This data describes a binding interaction between two proteins.

Contacts between the two chains:
Residue E22 in protein 2 is in contact with residue D131 in protein 1 (closest heavy-atom distance 3.7 Å).
Residue P23 in protein 2 is in contact with residue D131 in protein 1 (closest heavy-atom distance 5.0 Å).

Sequence of protein 2:
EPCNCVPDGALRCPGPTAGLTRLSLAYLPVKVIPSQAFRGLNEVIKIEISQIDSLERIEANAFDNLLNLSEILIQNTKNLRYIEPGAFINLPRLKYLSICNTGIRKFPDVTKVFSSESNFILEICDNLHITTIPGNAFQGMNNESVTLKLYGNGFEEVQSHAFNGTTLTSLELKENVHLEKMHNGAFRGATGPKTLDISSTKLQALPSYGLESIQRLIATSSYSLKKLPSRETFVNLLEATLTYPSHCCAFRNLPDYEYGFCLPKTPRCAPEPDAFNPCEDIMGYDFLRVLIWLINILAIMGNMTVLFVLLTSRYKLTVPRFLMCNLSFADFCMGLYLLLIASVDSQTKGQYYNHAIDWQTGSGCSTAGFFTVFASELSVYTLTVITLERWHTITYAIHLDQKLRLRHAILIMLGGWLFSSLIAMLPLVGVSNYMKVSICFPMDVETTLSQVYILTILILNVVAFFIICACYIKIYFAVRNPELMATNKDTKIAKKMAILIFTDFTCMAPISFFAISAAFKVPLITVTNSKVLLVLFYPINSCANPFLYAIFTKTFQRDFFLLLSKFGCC

Sequence of protein 1:
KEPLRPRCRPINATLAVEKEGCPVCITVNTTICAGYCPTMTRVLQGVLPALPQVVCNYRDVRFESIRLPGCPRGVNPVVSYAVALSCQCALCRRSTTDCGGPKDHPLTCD